These two protein chains interact to form a complex.

Sequence of protein 1:
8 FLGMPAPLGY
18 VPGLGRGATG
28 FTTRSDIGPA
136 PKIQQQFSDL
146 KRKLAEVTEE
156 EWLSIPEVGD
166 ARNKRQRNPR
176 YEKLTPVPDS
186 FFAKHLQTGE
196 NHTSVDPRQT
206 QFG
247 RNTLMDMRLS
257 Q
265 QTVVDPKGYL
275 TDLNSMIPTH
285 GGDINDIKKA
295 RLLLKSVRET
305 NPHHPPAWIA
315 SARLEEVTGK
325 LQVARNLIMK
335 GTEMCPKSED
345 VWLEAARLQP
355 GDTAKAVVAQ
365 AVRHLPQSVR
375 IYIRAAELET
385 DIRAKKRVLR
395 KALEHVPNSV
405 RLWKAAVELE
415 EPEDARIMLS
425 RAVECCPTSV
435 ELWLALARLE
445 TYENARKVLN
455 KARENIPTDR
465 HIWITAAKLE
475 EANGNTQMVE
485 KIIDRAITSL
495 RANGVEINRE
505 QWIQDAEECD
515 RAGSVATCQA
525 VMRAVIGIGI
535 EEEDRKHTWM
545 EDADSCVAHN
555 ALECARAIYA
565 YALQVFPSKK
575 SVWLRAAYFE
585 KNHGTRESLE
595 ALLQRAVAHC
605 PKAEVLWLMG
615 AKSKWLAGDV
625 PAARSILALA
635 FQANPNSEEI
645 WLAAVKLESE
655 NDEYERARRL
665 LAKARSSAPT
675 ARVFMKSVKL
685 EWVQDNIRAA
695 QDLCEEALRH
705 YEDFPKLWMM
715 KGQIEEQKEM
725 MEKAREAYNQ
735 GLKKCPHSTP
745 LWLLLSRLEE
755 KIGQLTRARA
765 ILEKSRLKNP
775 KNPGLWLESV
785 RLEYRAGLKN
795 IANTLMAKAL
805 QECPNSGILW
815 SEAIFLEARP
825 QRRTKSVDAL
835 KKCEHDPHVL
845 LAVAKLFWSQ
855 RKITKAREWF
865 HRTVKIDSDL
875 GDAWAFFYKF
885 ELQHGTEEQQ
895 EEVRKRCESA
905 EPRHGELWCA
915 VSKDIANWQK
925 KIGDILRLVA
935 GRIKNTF

Sequence of protein 2:
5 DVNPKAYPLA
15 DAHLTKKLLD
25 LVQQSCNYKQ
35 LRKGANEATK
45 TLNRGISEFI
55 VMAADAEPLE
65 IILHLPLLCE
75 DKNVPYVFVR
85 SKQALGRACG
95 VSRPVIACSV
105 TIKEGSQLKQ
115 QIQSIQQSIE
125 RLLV

Residue-level contacts at the interface:
Residue A801 in protein 1 contacts residue K76 in protein 2 (closest heavy-atom distance 4.2 Å).
Residue Q805 in protein 1 contacts residue N77 in protein 2 (closest heavy-atom distance 4.8 Å).
Residue T798 in protein 1 is in contact with residue D75 in protein 2 (closest heavy-atom distance 3.6 Å).
Residue N797 in protein 1 contacts residue D75 in protein 2 (closest heavy-atom distance 4.7 Å).
Residue A801 in protein 1 interacts with residue D75 in protein 2 (closest heavy-atom distance 3.8 Å).
Residue K829 in protein 1 is in contact with residue R48 in protein 2 (closest heavy-atom distance 4.9 Å).